Sequence of the second protein:
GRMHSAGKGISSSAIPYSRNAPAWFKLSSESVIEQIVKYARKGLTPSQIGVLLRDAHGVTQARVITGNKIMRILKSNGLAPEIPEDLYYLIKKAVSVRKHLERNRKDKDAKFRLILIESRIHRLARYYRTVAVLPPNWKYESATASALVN

The following describes two proteins that form a bound complex.

Interface contacts:
Residue K138 in the first protein is in contact with residue Y18 in the second protein (closest heavy-atom distance 4.0 Å).
Residue E127 in the first protein contacts residue N21 in the second protein (closest heavy-atom distance 2.9 Å).
Residue I135 in the first protein interacts with residue Y18 in the second protein (closest heavy-atom distance 3.2 Å).
Residue V136 in the first protein contacts residue Y18 in the second protein (closest heavy-atom distance 3.6 Å).
Residue G137 in the first protein interacts with residue Y18 in the second protein (closest heavy-atom distance 3.5 Å).
Residue E134 in the first protein interacts with residue S19 in the second protein (closest heavy-atom distance 3.5 Å).

Sequence of the first protein:
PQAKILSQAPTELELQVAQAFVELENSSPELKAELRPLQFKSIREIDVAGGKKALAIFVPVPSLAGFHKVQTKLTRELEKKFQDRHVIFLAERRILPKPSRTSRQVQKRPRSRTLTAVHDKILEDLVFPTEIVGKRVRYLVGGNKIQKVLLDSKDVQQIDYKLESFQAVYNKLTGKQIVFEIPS